Sequence of protein 2:
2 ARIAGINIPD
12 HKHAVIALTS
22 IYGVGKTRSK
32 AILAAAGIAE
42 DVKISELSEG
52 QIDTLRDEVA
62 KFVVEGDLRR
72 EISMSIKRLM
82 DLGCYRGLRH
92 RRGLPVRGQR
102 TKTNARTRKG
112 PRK

This data describes a binding interaction between two proteins.

Contacts between the two chains:
Residue D82 in protein 2 interacts with residue E64 in protein 1 (closest heavy-atom distance 3.9 Å).
Residue L95 in protein 2 is in contact with residue R80 in protein 1 (closest heavy-atom distance 4.6 Å).
Residue G84 in protein 2 interacts with residue E72 in protein 1 (closest heavy-atom distance 3.8 Å).
Residue Y86 in protein 2 contacts residue E72 in protein 1 (closest heavy-atom distance 3.1 Å).
Residue C85 in protein 2 interacts with residue F73 in protein 1 (closest heavy-atom distance 3.8 Å).
Residue C85 in protein 2 is in contact with residue E72 in protein 1 (closest heavy-atom distance 3.9 Å).
Residue G84 in protein 2 is in contact with residue F73 in protein 1 (closest heavy-atom distance 3.6 Å).
Residue R93 in protein 2 is in contact with residue R80 in protein 1 (closest heavy-atom distance 3.2 Å).
Residue C85 in protein 2 contacts residue E64 in protein 1 (closest heavy-atom distance 3.5 Å).

Sequence of protein 1:
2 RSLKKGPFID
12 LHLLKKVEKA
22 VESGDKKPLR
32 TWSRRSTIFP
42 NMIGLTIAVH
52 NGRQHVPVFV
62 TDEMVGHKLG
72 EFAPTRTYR